Sequence of the second protein:
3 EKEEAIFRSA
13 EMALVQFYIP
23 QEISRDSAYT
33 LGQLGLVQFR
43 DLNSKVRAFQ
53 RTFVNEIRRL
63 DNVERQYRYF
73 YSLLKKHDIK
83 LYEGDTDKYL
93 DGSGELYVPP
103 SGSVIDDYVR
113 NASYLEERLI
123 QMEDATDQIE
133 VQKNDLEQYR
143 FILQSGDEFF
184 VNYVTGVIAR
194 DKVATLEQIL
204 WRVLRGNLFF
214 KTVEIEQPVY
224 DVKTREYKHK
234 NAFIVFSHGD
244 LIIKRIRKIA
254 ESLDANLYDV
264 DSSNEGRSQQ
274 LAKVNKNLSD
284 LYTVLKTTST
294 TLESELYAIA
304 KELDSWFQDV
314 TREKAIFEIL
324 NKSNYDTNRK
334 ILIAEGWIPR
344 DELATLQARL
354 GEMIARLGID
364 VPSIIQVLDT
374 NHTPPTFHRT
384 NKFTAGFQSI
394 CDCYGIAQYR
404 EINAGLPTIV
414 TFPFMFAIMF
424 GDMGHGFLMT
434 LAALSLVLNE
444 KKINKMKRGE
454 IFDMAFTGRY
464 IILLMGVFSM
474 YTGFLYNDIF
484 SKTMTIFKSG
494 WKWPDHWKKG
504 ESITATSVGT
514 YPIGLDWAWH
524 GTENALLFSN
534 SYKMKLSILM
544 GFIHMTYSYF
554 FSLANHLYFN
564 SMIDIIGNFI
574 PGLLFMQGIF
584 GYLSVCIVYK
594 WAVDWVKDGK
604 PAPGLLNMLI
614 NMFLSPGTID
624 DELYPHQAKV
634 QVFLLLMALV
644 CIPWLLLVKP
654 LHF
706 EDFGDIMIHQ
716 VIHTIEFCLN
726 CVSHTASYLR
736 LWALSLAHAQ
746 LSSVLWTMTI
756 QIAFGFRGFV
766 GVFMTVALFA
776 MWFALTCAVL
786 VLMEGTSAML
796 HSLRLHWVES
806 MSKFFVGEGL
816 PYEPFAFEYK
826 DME

The following describes two proteins that form a bound complex.

Sequence of the first protein:
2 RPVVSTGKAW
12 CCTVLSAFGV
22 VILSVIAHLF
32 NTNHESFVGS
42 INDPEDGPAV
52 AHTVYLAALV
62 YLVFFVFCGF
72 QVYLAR

Interface contacts:
Residue W751 in the second protein is in contact with residue F38 in the first protein (closest heavy-atom distance 3.5 Å).
Residue W777 in the second protein contacts residue I23 in the first protein (closest heavy-atom distance 4.0 Å).
Residue K502 in the second protein is in contact with residue I42 in the first protein (closest heavy-atom distance 4.6 Å).
Residue K485 in the second protein interacts with residue S37 in the first protein (closest heavy-atom distance 4.4 Å).
Residue F774 in the second protein is in contact with residue G20 in the first protein (closest heavy-atom distance 3.6 Å).
Residue L434 in the second protein contacts residue F19 in the first protein (closest heavy-atom distance 3.7 Å).
Residue F778 in the second protein contacts residue F19 in the first protein (closest heavy-atom distance 3.5 Å).
Residue F430 in the second protein is in contact with residue F19 in the first protein (closest heavy-atom distance 4.2 Å).
Residue T488 in the second protein interacts with residue H35 in the first protein (closest heavy-atom distance 4.3 Å).
Residue K491 in the second protein is in contact with residue E36 in the first protein (closest heavy-atom distance 3.8 Å).
Residue A772 in the second protein contacts residue Y62 in the first protein (closest heavy-atom distance 5.0 Å).
Residue F774 in the second protein is in contact with residue I23 in the first protein (closest heavy-atom distance 3.6 Å).
Residue W751 in the second protein interacts with residue I27 in the first protein (closest heavy-atom distance 4.7 Å).
Residue F774 in the second protein contacts residue F19 in the first protein (closest heavy-atom distance 4.5 Å).
Residue F759 in the second protein is in contact with residue F38 in the first protein (closest heavy-atom distance 4.0 Å).
Residue F759 in the second protein contacts residue I27 in the first protein (closest heavy-atom distance 4.7 Å).
Residue V767 in the second protein contacts residue L57 in the first protein (closest heavy-atom distance 4.2 Å).
Residue K485 in the second protein is in contact with residue F38 in the first protein (closest heavy-atom distance 3.2 Å).
Residue A775 in the second protein interacts with residue Y62 in the first protein (closest heavy-atom distance 4.4 Å).
Residue Q756 in the second protein is in contact with residue F38 in the first protein (closest heavy-atom distance 4.8 Å).
Residue V771 in the second protein is in contact with residue A58 in the first protein (closest heavy-atom distance 4.3 Å).
Residue F759 in the second protein is in contact with residue F31 in the first protein (closest heavy-atom distance 3.4 Å).
Residue T770 in the second protein interacts with residue A58 in the first protein (closest heavy-atom distance 3.5 Å).
Residue Q756 in the second protein contacts residue P45 in the first protein (closest heavy-atom distance 4.9 Å).
Residue F774 in the second protein is in contact with residue Y62 in the first protein (closest heavy-atom distance 3.1 Å).
Residue T488 in the second protein interacts with residue S37 in the first protein (closest heavy-atom distance 3.7 Å).
Residue F774 in the second protein contacts residue L24 in the first protein (closest heavy-atom distance 4.9 Å).
Residue T770 in the second protein is in contact with residue Y62 in the first protein (closest heavy-atom distance 3.7 Å).
Residue T486 in the second protein interacts with residue S37 in the first protein (closest heavy-atom distance 4.8 Å).
Residue F778 in the second protein contacts residue L16 in the first protein (closest heavy-atom distance 3.6 Å).
Residue V771 in the second protein contacts residue Y62 in the first protein (closest heavy-atom distance 3.2 Å).
Residue V771 in the second protein interacts with residue F65 in the first protein (closest heavy-atom distance 5.0 Å).
Residue T770 in the second protein interacts with residue T54 in the first protein (closest heavy-atom distance 4.9 Å).
Residue V767 in the second protein contacts residue T54 in the first protein (closest heavy-atom distance 3.7 Å).
Residue L431 in the second protein is in contact with residue F19 in the first protein (closest heavy-atom distance 3.7 Å).
Residue F778 in the second protein is in contact with residue V15 in the first protein (closest heavy-atom distance 4.8 Å).
Residue W520 in the second protein interacts with residue E36 in the first protein (closest heavy-atom distance 4.9 Å).
Residue F759 in the second protein is in contact with residue V51 in the first protein (closest heavy-atom distance 5.0 Å).
Residue A779 in the second protein contacts residue L16 in the first protein (closest heavy-atom distance 5.0 Å).
Residue V767 in the second protein is in contact with residue A58 in the first protein (closest heavy-atom distance 4.4 Å).
Residue F761 in the second protein is in contact with residue T54 in the first protein (closest heavy-atom distance 3.6 Å).
Residue V771 in the second protein is in contact with residue V61 in the first protein (closest heavy-atom distance 3.8 Å).
Residue T770 in the second protein is in contact with residue V55 in the first protein (closest heavy-atom distance 4.5 Å).
Residue R762 in the second protein contacts residue T54 in the first protein (closest heavy-atom distance 4.3 Å).
Residue F774 in the second protein interacts with residue L16 in the first protein (closest heavy-atom distance 3.8 Å).
Residue F759 in the second protein is in contact with residue P45 in the first protein (closest heavy-atom distance 3.6 Å).
Residue Q756 in the second protein is in contact with residue D44 in the first protein (closest heavy-atom distance 4.0 Å).
Residue F761 in the second protein interacts with residue V51 in the first protein (closest heavy-atom distance 3.7 Å).
Residue V767 in the second protein is in contact with residue H53 in the first protein (closest heavy-atom distance 4.9 Å).